Sequence of chain A:
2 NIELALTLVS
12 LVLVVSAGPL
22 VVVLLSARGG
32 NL

Contacts between the two chains:
Residue F17 in chain B is in contact with residue L14 in chain A (closest heavy-atom distance 3.2 Å).
Residue P30 in chain B contacts residue G31 in chain A (closest heavy-atom distance 4.3 Å).
Residue P24 in chain B is in contact with residue L26 in chain A (closest heavy-atom distance 4.1 Å).
Residue V25 in chain B contacts residue L26 in chain A (closest heavy-atom distance 3.8 Å).
Residue V21 in chain B is in contact with residue A18 in chain A (closest heavy-atom distance 4.2 Å).
Residue V25 in chain B is in contact with residue L25 in chain A (closest heavy-atom distance 4.5 Å).
Residue T29 in chain B is in contact with residue G30 in chain A (closest heavy-atom distance 4.3 Å).
Residue F17 in chain B is in contact with residue L21 in chain A (closest heavy-atom distance 4.5 Å).
Residue V20 in chain B interacts with residue A18 in chain A (closest heavy-atom distance 4.8 Å).
Residue V25 in chain B is in contact with residue V22 in chain A (closest heavy-atom distance 4.3 Å).
Residue T29 in chain B is in contact with residue N32 in chain A (closest heavy-atom distance 4.9 Å).
Residue V21 in chain B contacts residue L25 in chain A (closest heavy-atom distance 4.7 Å).
Residue A28 in chain B interacts with residue L33 in chain A (closest heavy-atom distance 4.7 Å).
Residue V25 in chain B contacts residue R29 in chain A (closest heavy-atom distance 4.6 Å).
Residue F17 in chain B is in contact with residue A18 in chain A (closest heavy-atom distance 3.6 Å).
Residue P24 in chain B interacts with residue V22 in chain A (closest heavy-atom distance 3.8 Å).
Residue V20 in chain B interacts with residue V22 in chain A (closest heavy-atom distance 3.7 Å).
Residue T29 in chain B interacts with residue L26 in chain A (closest heavy-atom distance 3.8 Å).
Residue T29 in chain B is in contact with residue R29 in chain A (closest heavy-atom distance 3.9 Å).
Residue P30 in chain B interacts with residue N32 in chain A (closest heavy-atom distance 4.4 Å).
Residue V21 in chain B is in contact with residue L21 in chain A (closest heavy-atom distance 3.9 Å).
Residue A28 in chain B interacts with residue L26 in chain A (closest heavy-atom distance 3.3 Å).
Residue N36 in chain B contacts residue R29 in chain A (closest heavy-atom distance 4.4 Å).
Residue P30 in chain B interacts with residue G30 in chain A (closest heavy-atom distance 3.7 Å).
Residue A28 in chain B is in contact with residue N32 in chain A (closest heavy-atom distance 3.2 Å).
Residue A28 in chain B is in contact with residue G31 in chain A (closest heavy-atom distance 4.7 Å).
Residue V21 in chain B interacts with residue V22 in chain A (closest heavy-atom distance 3.7 Å).

Sequence of chain B:
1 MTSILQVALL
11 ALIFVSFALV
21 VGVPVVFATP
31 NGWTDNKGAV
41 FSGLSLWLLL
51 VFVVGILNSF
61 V

These two protein chains interact to form a complex.